Sequence of protein 1:
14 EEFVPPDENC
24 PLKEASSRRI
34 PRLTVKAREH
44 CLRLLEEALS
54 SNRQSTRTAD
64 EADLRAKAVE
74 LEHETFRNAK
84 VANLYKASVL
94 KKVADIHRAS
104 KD

Interface contacts:
Residue L52 in protein 2 interacts with residue L67 in protein 1 (closest heavy-atom distance 3.3 Å).
Residue I33 in protein 2 contacts residue A82 in protein 1 (closest heavy-atom distance 3.6 Å).
Residue R32 in protein 2 is in contact with residue R80 in protein 1 (closest heavy-atom distance 3.5 Å).
Residue V72 in protein 2 contacts residue K26 in protein 1 (closest heavy-atom distance 3.6 Å).
Residue R80 in protein 2 contacts residue R32 in protein 1 (closest heavy-atom distance 3.6 Å).
Residue R68 in protein 2 is in contact with residue E49 in protein 1 (closest heavy-atom distance 2.5 Å).
Residue V72 in protein 2 is in contact with residue P24 in protein 1 (closest heavy-atom distance 3.4 Å).
Residue E49 in protein 2 is in contact with residue L67 in protein 1 (closest heavy-atom distance 3.5 Å).
Residue E27 in protein 2 contacts residue H76 in protein 1 (closest heavy-atom distance 3.0 Å).
Residue I33 in protein 2 is in contact with residue F79 in protein 1 (closest heavy-atom distance 3.5 Å).
Residue R56 in protein 2 is in contact with residue D63 in protein 1 (closest heavy-atom distance 3.5 Å).
Residue R41 in protein 2 is in contact with residue E75 in protein 1 (closest heavy-atom distance 2.8 Å).
Residue Q107 in protein 2 contacts residue N55 in protein 1 (closest heavy-atom distance 2.9 Å).
Residue I99 in protein 2 is in contact with residue A51 in protein 1 (closest heavy-atom distance 3.5 Å).
Residue R41 in protein 2 interacts with residue F79 in protein 1 (closest heavy-atom distance 3.5 Å).
Residue K26 in protein 2 is in contact with residue H76 in protein 1 (closest heavy-atom distance 3.5 Å).
Residue A71 in protein 2 contacts residue E49 in protein 1 (closest heavy-atom distance 3.2 Å).
Residue A51 in protein 2 interacts with residue I99 in protein 1 (closest heavy-atom distance 3.3 Å).
Residue V84 in protein 2 contacts residue I33 in protein 1 (closest heavy-atom distance 3.6 Å).
Residue Y88 in protein 2 interacts with residue C44 in protein 1 (closest heavy-atom distance 3.3 Å).
Residue S103 in protein 2 interacts with residue S58 in protein 1 (closest heavy-atom distance 3.0 Å).
Residue E75 in protein 2 is in contact with residue R41 in protein 1 (closest heavy-atom distance 2.7 Å).
Residue H76 in protein 2 is in contact with residue E27 in protein 1 (closest heavy-atom distance 2.6 Å).
Residue G106 in protein 2 contacts residue S58 in protein 1 (closest heavy-atom distance 3.4 Å).
Residue N55 in protein 2 is in contact with residue S103 in protein 1 (closest heavy-atom distance 3.1 Å).
Residue C44 in protein 2 interacts with residue Y88 in protein 1 (closest heavy-atom distance 3.4 Å).
Residue V72 in protein 2 interacts with residue L45 in protein 1 (closest heavy-atom distance 3.4 Å).
Residue S53 in protein 2 is in contact with residue L67 in protein 1 (closest heavy-atom distance 3.4 Å).
Residue A65 in protein 2 contacts residue R56 in protein 1 (closest heavy-atom distance 2.8 Å).
Residue L52 in protein 2 contacts residue I99 in protein 1 (closest heavy-atom distance 3.7 Å).
Residue F79 in protein 2 contacts residue R41 in protein 1 (closest heavy-atom distance 3.5 Å).
Residue I33 in protein 2 contacts residue A85 in protein 1 (closest heavy-atom distance 3.4 Å).
Residue R32 in protein 2 interacts with residue F79 in protein 1 (closest heavy-atom distance 2.6 Å).
Residue R41 in protein 2 contacts residue Y88 in protein 1 (closest heavy-atom distance 3.5 Å).
Residue R56 in protein 2 contacts residue L67 in protein 1 (closest heavy-atom distance 3.5 Å).
Residue F79 in protein 2 interacts with residue S30 in protein 1 (closest heavy-atom distance 3.5 Å).
Residue P24 in protein 2 contacts residue V72 in protein 1 (closest heavy-atom distance 3.5 Å).
Residue H76 in protein 2 contacts residue K26 in protein 1 (closest heavy-atom distance 3.3 Å).
Residue K26 in protein 2 interacts with residue E73 in protein 1 (closest heavy-atom distance 2.8 Å).
Residue Y88 in protein 2 is in contact with residue R41 in protein 1 (closest heavy-atom distance 3.4 Å).
Residue P34 in protein 2 contacts residue K83 in protein 1 (closest heavy-atom distance 3.6 Å).
Residue E64 in protein 2 contacts residue R60 in protein 1 (closest heavy-atom distance 2.5 Å).
Residue A82 in protein 2 interacts with residue I33 in protein 1 (closest heavy-atom distance 3.6 Å).
Residue L48 in protein 2 contacts residue E75 in protein 1 (closest heavy-atom distance 3.6 Å).
Residue L25 in protein 2 interacts with residue E75 in protein 1 (closest heavy-atom distance 3.6 Å).
Residue Y109 in protein 2 interacts with residue N55 in protein 1 (closest heavy-atom distance 3.0 Å).
Residue A71 in protein 2 is in contact with residue L45 in protein 1 (closest heavy-atom distance 3.3 Å).
Residue A82 in protein 2 is in contact with residue R32 in protein 1 (closest heavy-atom distance 2.9 Å).
Residue R32 in protein 2 interacts with residue A82 in protein 1 (closest heavy-atom distance 3.1 Å).
Residue E27 in protein 2 is in contact with residue R80 in protein 1 (closest heavy-atom distance 2.9 Å).
Residue F79 in protein 2 contacts residue R32 in protein 1 (closest heavy-atom distance 2.9 Å).
Residue S30 in protein 2 is in contact with residue F79 in protein 1 (closest heavy-atom distance 3.5 Å).
Residue S103 in protein 2 contacts residue N55 in protein 1 (closest heavy-atom distance 3.0 Å).
Residue E64 in protein 2 contacts residue R56 in protein 1 (closest heavy-atom distance 3.6 Å).
Residue R56 in protein 2 interacts with residue K70 in protein 1 (closest heavy-atom distance 3.2 Å).
Residue E49 in protein 2 contacts residue R68 in protein 1 (closest heavy-atom distance 2.7 Å).
Residue A85 in protein 2 interacts with residue I33 in protein 1 (closest heavy-atom distance 3.2 Å).
Residue P108 in protein 2 interacts with residue T59 in protein 1 (closest heavy-atom distance 3.4 Å).
Residue E73 in protein 2 contacts residue K26 in protein 1 (closest heavy-atom distance 2.8 Å).
Residue E75 in protein 2 is in contact with residue L25 in protein 1 (closest heavy-atom distance 3.5 Å).

This data describes a binding interaction between two proteins.

Sequence of protein 2:
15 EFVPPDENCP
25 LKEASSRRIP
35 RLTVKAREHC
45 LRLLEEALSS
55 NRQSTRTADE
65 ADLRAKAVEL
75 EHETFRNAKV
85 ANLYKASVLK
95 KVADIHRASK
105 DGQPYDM